Sequence of the second protein:
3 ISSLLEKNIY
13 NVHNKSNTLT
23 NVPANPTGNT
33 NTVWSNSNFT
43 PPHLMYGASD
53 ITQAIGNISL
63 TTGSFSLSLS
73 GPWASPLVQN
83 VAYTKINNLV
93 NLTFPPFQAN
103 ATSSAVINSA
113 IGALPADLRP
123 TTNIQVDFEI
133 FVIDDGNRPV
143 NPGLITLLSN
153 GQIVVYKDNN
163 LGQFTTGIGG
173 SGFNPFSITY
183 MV

Interface contacts:
Residue E131 in the second protein is in contact with residue P144 in the first protein (closest heavy-atom distance 3.4 Å).
Residue H15 in the second protein contacts residue L6 in the first protein (closest heavy-atom distance 2.8 Å).
Residue H15 in the second protein is in contact with residue L7 in the first protein (closest heavy-atom distance 3.6 Å).
Residue D129 in the second protein contacts residue P177 in the first protein (closest heavy-atom distance 3.0 Å).
Residue L21 in the second protein is in contact with residue N16 in the first protein (closest heavy-atom distance 3.4 Å).
Residue L91 in the second protein interacts with residue N93 in the first protein (closest heavy-atom distance 3.4 Å).
Residue N125 in the second protein contacts residue P97 in the first protein (closest heavy-atom distance 3.3 Å).
Residue T20 in the second protein contacts residue N16 in the first protein (closest heavy-atom distance 3.0 Å).
Residue Y12 in the second protein interacts with residue L7 in the first protein (closest heavy-atom distance 3.6 Å).
Residue T20 in the second protein interacts with residue H15 in the first protein (closest heavy-atom distance 3.5 Å).
Residue T20 in the second protein contacts residue V14 in the first protein (closest heavy-atom distance 2.8 Å).
Residue M183 in the second protein is in contact with residue T95 in the first protein (closest heavy-atom distance 2.9 Å).
Residue N162 in the second protein contacts residue R140 in the first protein (closest heavy-atom distance 3.5 Å).
Residue N16 in the second protein contacts residue Y12 in the first protein (closest heavy-atom distance 3.5 Å).
Residue H15 in the second protein is in contact with residue N10 in the first protein (closest heavy-atom distance 2.9 Å).
Residue H15 in the second protein contacts residue E8 in the first protein (closest heavy-atom distance 3.4 Å).
Residue V35 in the second protein is in contact with residue N19 in the first protein (closest heavy-atom distance 2.8 Å).
Residue K17 in the second protein is in contact with residue Y12 in the first protein (closest heavy-atom distance 2.8 Å).
Residue Y182 in the second protein contacts residue S179 in the first protein (closest heavy-atom distance 3.4 Å).
Residue Q127 in the second protein contacts residue P177 in the first protein (closest heavy-atom distance 3.2 Å).
Residue T22 in the second protein interacts with residue N16 in the first protein (closest heavy-atom distance 3.2 Å).
Residue N33 in the second protein is in contact with residue N23 in the first protein (closest heavy-atom distance 3.2 Å).
Residue M183 in the second protein interacts with residue N93 in the first protein (closest heavy-atom distance 3.3 Å).
Residue M183 in the second protein interacts with residue T64 in the first protein (closest heavy-atom distance 3.5 Å).
Residue N161 in the second protein is in contact with residue R140 in the first protein (closest heavy-atom distance 2.8 Å).
Residue S18 in the second protein is in contact with residue V14 in the first protein (closest heavy-atom distance 3.0 Å).
Residue N19 in the second protein contacts residue V14 in the first protein (closest heavy-atom distance 3.4 Å).
Residue V14 in the second protein interacts with residue L6 in the first protein (closest heavy-atom distance 3.5 Å).
Residue Y48 in the second protein contacts residue P44 in the first protein (closest heavy-atom distance 3.2 Å).
Residue N13 in the second protein is in contact with residue P28 in the first protein (closest heavy-atom distance 3.4 Å).
Residue N125 in the second protein contacts residue P177 in the first protein (closest heavy-atom distance 3.6 Å).
Residue V35 in the second protein interacts with residue S18 in the first protein (closest heavy-atom distance 3.4 Å).
Residue T22 in the second protein is in contact with residue K17 in the first protein (closest heavy-atom distance 3.6 Å).
Residue M183 in the second protein is in contact with residue T86 in the first protein (closest heavy-atom distance 3.2 Å).
Residue Y48 in the second protein interacts with residue S37 in the first protein (closest heavy-atom distance 2.7 Å).
Residue T32 in the second protein is in contact with residue P44 in the first protein (closest heavy-atom distance 3.6 Å).
Residue T181 in the second protein is in contact with residue S179 in the first protein (closest heavy-atom distance 3.1 Å).
Residue L146 in the second protein interacts with residue R140 in the first protein (closest heavy-atom distance 3.3 Å).
Residue N16 in the second protein is in contact with residue V14 in the first protein (closest heavy-atom distance 3.5 Å).
Residue N33 in the second protein interacts with residue L21 in the first protein (closest heavy-atom distance 2.7 Å).
Residue N33 in the second protein interacts with residue T20 in the first protein (closest heavy-atom distance 3.6 Å).
Residue T34 in the second protein is in contact with residue N19 in the first protein (closest heavy-atom distance 3.6 Å).
Residue S18 in the second protein contacts residue N13 in the first protein (closest heavy-atom distance 2.6 Å).
Residue I88 in the second protein interacts with residue L62 in the first protein (closest heavy-atom distance 3.6 Å).
Residue N161 in the second protein interacts with residue F133 in the first protein (closest heavy-atom distance 3.6 Å).
Residue A56 in the second protein contacts residue I57 in the first protein (closest heavy-atom distance 3.4 Å).
Residue N143 in the second protein contacts residue V142 in the first protein (closest heavy-atom distance 3.6 Å).
Residue M183 in the second protein is in contact with residue Y85 in the first protein (closest heavy-atom distance 3.3 Å).
Residue N161 in the second protein contacts residue P141 in the first protein (closest heavy-atom distance 3.1 Å).
Residue N161 in the second protein is in contact with residue V142 in the first protein (closest heavy-atom distance 3.4 Å).
Residue T181 in the second protein interacts with residue T181 in the first protein (closest heavy-atom distance 3.6 Å).
Residue T34 in the second protein interacts with residue S18 in the first protein (closest heavy-atom distance 3.6 Å).
Residue N59 in the second protein interacts with residue L62 in the first protein (closest heavy-atom distance 3.0 Å).
Residue T34 in the second protein contacts residue T20 in the first protein (closest heavy-atom distance 2.7 Å).
Residue P144 in the second protein is in contact with residue V142 in the first protein (closest heavy-atom distance 3.3 Å).
Residue D129 in the second protein interacts with residue F133 in the first protein (closest heavy-atom distance 3.4 Å).
Residue Y48 in the second protein is in contact with residue H45 in the first protein (closest heavy-atom distance 3.3 Å).
Residue D129 in the second protein interacts with residue N176 in the first protein (closest heavy-atom distance 3.1 Å).
Residue Y48 in the second protein interacts with residue L46 in the first protein (closest heavy-atom distance 3.4 Å).
Residue N19 in the second protein contacts residue N16 in the first protein (closest heavy-atom distance 2.9 Å).

Sequence of the first protein:
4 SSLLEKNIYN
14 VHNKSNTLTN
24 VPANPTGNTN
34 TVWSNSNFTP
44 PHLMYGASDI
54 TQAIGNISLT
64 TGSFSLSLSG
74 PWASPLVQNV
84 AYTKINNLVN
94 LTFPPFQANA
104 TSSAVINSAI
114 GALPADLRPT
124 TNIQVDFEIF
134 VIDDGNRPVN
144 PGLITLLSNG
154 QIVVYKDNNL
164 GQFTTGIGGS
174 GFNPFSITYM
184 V

The following describes two proteins that form a bound complex.